Sequence of protein 1:
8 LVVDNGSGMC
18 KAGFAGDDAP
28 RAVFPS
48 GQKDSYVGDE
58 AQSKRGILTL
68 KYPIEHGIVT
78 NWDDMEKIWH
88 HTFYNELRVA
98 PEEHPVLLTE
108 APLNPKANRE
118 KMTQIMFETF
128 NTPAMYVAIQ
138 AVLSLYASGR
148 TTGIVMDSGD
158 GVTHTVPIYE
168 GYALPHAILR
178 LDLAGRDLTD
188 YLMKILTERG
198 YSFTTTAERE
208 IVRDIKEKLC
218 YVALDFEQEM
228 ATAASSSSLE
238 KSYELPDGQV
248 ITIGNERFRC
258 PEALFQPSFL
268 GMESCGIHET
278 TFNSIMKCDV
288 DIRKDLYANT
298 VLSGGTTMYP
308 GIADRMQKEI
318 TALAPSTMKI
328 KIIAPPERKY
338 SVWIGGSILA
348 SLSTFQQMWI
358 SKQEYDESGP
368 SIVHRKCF

Residue-level contacts at the interface:
Residue R147 in protein 1 interacts with residue W10 in protein 2 (closest heavy-atom distance 5.0 Å).
Residue I345 in protein 1 is in contact with residue K17 in protein 2 (closest heavy-atom distance 4.5 Å).
Residue G146 in protein 1 contacts residue L14 in protein 2 (closest heavy-atom distance 4.7 Å).
Residue S344 in protein 1 interacts with residue K17 in protein 2 (closest heavy-atom distance 2.6 Å).
Residue Y143 in protein 1 contacts residue W10 in protein 2 (closest heavy-atom distance 3.4 Å).
Residue I345 in protein 1 is in contact with residue W10 in protein 2 (closest heavy-atom distance 4.0 Å).
Residue S145 in protein 1 is in contact with residue L20 in protein 2 (closest heavy-atom distance 4.0 Å).
Residue D25 in protein 1 is in contact with residue K16 in protein 2 (closest heavy-atom distance 3.8 Å).
Residue S348 in protein 1 contacts residue I13 in protein 2 (closest heavy-atom distance 3.4 Å).
Residue I345 in protein 1 contacts residue I13 in protein 2 (closest heavy-atom distance 4.1 Å).
Residue W340 in protein 1 is in contact with residue K17 in protein 2 (closest heavy-atom distance 4.0 Å).
Residue T351 in protein 1 is in contact with residue E9 in protein 2 (closest heavy-atom distance 3.6 Å).
Residue I341 in protein 1 is in contact with residue K17 in protein 2 (closest heavy-atom distance 3.9 Å).
Residue L349 in protein 1 interacts with residue E9 in protein 2 (closest heavy-atom distance 4.1 Å).
Residue L349 in protein 1 interacts with residue I13 in protein 2 (closest heavy-atom distance 4.9 Å).
Residue L349 in protein 1 contacts residue W10 in protein 2 (closest heavy-atom distance 3.4 Å).

Sequence of protein 2:
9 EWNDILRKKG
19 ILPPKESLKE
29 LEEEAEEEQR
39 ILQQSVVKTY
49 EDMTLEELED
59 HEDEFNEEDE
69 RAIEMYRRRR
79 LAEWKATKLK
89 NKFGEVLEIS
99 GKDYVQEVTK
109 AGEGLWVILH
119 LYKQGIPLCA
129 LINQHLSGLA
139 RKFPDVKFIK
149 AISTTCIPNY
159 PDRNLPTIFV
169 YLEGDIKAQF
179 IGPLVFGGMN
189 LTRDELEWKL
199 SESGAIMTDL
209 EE

These two protein chains interact to form a complex.